Sequence of chain A:
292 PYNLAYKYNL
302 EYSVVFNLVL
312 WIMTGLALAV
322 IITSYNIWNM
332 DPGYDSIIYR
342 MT

Sequence of chain B:
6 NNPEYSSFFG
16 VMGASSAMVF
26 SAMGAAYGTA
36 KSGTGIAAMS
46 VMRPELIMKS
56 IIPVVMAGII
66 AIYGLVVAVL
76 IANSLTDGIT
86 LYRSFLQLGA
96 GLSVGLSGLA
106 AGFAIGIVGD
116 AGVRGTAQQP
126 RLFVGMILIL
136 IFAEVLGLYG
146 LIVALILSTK

These two protein chains interact to form a complex.

Contacts between the two chains:
Residue R119 in chain B contacts residue G334 in chain A (closest heavy-atom distance 4.6 Å).
Residue Y10 in chain B contacts residue V306 in chain A (closest heavy-atom distance 4.2 Å).
Residue M28 in chain B contacts residue S325 in chain A (closest heavy-atom distance 4.5 Å).
Residue Y32 in chain B is in contact with residue M331 in chain A (closest heavy-atom distance 3.3 Å).
Residue R119 in chain B is in contact with residue D336 in chain A (closest heavy-atom distance 3.2 Å).
Residue L93 in chain B contacts residue L317 in chain A (closest heavy-atom distance 4.8 Å).
Residue F14 in chain B contacts residue L309 in chain A (closest heavy-atom distance 3.9 Å).
Residue F108 in chain B contacts residue N327 in chain A (closest heavy-atom distance 4.5 Å).
Residue M28 in chain B is in contact with residue I328 in chain A (closest heavy-atom distance 3.6 Å).
Residue V24 in chain B is in contact with residue V321 in chain A (closest heavy-atom distance 4.7 Å).
Residue K36 in chain B is in contact with residue D332 in chain A (closest heavy-atom distance 3.1 Å).
Residue F108 in chain B contacts residue I328 in chain A (closest heavy-atom distance 4.9 Å).
Residue A35 in chain B interacts with residue M331 in chain A (closest heavy-atom distance 3.6 Å).
Residue A31 in chain B interacts with residue M331 in chain A (closest heavy-atom distance 4.9 Å).
Residue F13 in chain B interacts with residue V310 in chain A (closest heavy-atom distance 3.9 Å).
Residue M28 in chain B is in contact with residue A320 in chain A (closest heavy-atom distance 4.9 Å).
Residue K36 in chain B contacts residue M331 in chain A (closest heavy-atom distance 3.4 Å).
Residue F25 in chain B interacts with residue V321 in chain A (closest heavy-atom distance 3.7 Å).
Residue M17 in chain B is in contact with residue M314 in chain A (closest heavy-atom distance 3.7 Å).
Residue F90 in chain B contacts residue L309 in chain A (closest heavy-atom distance 4.5 Å).
Residue A43 in chain B contacts residue S337 in chain A (closest heavy-atom distance 3.6 Å).
Residue F14 in chain B contacts residue I313 in chain A (closest heavy-atom distance 3.4 Å).
Residue F14 in chain B contacts residue V310 in chain A (closest heavy-atom distance 4.5 Å).
Residue V46 in chain B is in contact with residue I338 in chain A (closest heavy-atom distance 3.9 Å).
Residue M28 in chain B contacts residue V321 in chain A (closest heavy-atom distance 4.0 Å).
Residue A31 in chain B is in contact with residue I328 in chain A (closest heavy-atom distance 4.8 Å).
Residue F13 in chain B contacts residue M314 in chain A (closest heavy-atom distance 3.4 Å).
Residue M28 in chain B is in contact with residue T324 in chain A (closest heavy-atom distance 3.6 Å).
Residue L104 in chain B contacts residue T324 in chain A (closest heavy-atom distance 3.5 Å).
Residue R119 in chain B contacts residue P333 in chain A (closest heavy-atom distance 3.0 Å).
Residue F25 in chain B contacts residue A320 in chain A (closest heavy-atom distance 3.8 Å).
Residue F108 in chain B contacts residue T324 in chain A (closest heavy-atom distance 4.2 Å).
Residue Y32 in chain B is in contact with residue N327 in chain A (closest heavy-atom distance 4.8 Å).
Residue F25 in chain B contacts residue L317 in chain A (closest heavy-atom distance 3.8 Å).
Residue R119 in chain B contacts residue S337 in chain A (closest heavy-atom distance 3.6 Å).
Residue Y10 in chain B is in contact with residue N300 in chain A (closest heavy-atom distance 3.7 Å).
Residue T39 in chain B interacts with residue P333 in chain A (closest heavy-atom distance 3.8 Å).
Residue Y32 in chain B contacts residue I328 in chain A (closest heavy-atom distance 4.0 Å).
Residue S21 in chain B is in contact with residue L317 in chain A (closest heavy-atom distance 4.3 Å).
Residue L93 in chain B is in contact with residue I313 in chain A (closest heavy-atom distance 4.3 Å).
Residue L97 in chain B is in contact with residue L317 in chain A (closest heavy-atom distance 3.3 Å).